Sequence of protein 2:
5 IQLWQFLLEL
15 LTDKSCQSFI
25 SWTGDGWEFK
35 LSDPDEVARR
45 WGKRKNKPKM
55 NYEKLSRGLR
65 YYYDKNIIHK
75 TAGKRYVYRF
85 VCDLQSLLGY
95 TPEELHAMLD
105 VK

Sequence of protein 1:
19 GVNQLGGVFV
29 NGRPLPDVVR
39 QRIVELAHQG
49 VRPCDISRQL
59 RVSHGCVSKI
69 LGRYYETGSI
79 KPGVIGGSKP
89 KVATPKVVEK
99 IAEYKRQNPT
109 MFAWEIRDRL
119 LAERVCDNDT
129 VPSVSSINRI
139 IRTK

The following describes two proteins that form a bound complex.

Interface contacts:
Residue Q22 in protein 1 interacts with residue Y65 in protein 2 (closest heavy-atom distance 2.6 Å).
Residue Q22 in protein 1 is in contact with residue Y66 in protein 2 (closest heavy-atom distance 3.9 Å).
Residue R56 in protein 1 is in contact with residue D68 in protein 2 (closest heavy-atom distance 3.5 Å).
Residue Q22 in protein 1 contacts residue W8 in protein 2 (closest heavy-atom distance 4.0 Å).
Residue Q22 in protein 1 is in contact with residue K69 in protein 2 (closest heavy-atom distance 3.6 Å).
Residue L23 in protein 1 interacts with residue K69 in protein 2 (closest heavy-atom distance 3.3 Å).
Residue Q22 in protein 1 interacts with residue Q6 in protein 2 (closest heavy-atom distance 3.0 Å).
Residue L23 in protein 1 contacts residue D68 in protein 2 (closest heavy-atom distance 4.9 Å).
Residue Q22 in protein 1 is in contact with residue I71 in protein 2 (closest heavy-atom distance 4.1 Å).